Sequence of the first protein:
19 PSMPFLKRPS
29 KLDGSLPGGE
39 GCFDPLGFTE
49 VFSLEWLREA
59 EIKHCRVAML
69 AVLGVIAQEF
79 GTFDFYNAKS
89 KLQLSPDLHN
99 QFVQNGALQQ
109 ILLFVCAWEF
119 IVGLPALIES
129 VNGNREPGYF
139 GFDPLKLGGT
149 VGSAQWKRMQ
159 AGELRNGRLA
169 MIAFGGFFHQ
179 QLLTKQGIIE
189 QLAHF

These two protein chains interact to form a complex.

Interface contacts:
Residue P123 in the first protein contacts residue P27 in the second protein (closest heavy-atom distance 4.8 Å).
Residue I119 in the first protein contacts residue L28 in the second protein (closest heavy-atom distance 3.8 Å).
Residue F118 in the first protein contacts residue L28 in the second protein (closest heavy-atom distance 4.5 Å).
Residue I119 in the first protein interacts with residue P27 in the second protein (closest heavy-atom distance 3.7 Å).
Residue P123 in the first protein contacts residue R29 in the second protein (closest heavy-atom distance 4.0 Å).
Residue F138 in the first protein interacts with residue F8 in the second protein (closest heavy-atom distance 4.3 Å).
Residue G139 in the first protein interacts with residue F8 in the second protein (closest heavy-atom distance 4.2 Å).
Residue V120 in the first protein is in contact with residue P27 in the second protein (closest heavy-atom distance 4.4 Å).
Residue Y137 in the first protein interacts with residue F8 in the second protein (closest heavy-atom distance 4.4 Å).
Residue G139 in the first protein contacts residue P7 in the second protein (closest heavy-atom distance 4.6 Å).
Residue V120 in the first protein contacts residue F8 in the second protein (closest heavy-atom distance 3.5 Å).
Residue F140 in the first protein is in contact with residue P7 in the second protein (closest heavy-atom distance 4.9 Å).
Residue Y137 in the first protein is in contact with residue P7 in the second protein (closest heavy-atom distance 4.5 Å).
Residue I126 in the first protein interacts with residue R29 in the second protein (closest heavy-atom distance 4.8 Å).

Sequence of the second protein:
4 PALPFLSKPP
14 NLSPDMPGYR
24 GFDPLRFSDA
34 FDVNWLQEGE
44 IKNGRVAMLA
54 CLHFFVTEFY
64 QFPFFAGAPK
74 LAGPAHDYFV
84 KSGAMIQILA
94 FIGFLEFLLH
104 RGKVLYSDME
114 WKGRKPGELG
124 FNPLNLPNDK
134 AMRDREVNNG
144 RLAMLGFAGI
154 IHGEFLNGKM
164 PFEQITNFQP